Interface contacts:
Residue Y568 in chain A contacts residue H1 in chain B (closest heavy-atom distance 3.2 Å).
Residue Q322 in chain A is in contact with residue G4 in chain B (closest heavy-atom distance 3.9 Å).
Residue Q70 in chain A contacts residue Q24 in chain B (closest heavy-atom distance 3.7 Å).
Residue I791 in chain A interacts with residue N28 in chain B (closest heavy-atom distance 3.9 Å).
Residue Y109 in chain A interacts with residue W25 in chain B (closest heavy-atom distance 2.9 Å).
Residue F74 in chain A contacts residue L26 in chain B (closest heavy-atom distance 3.3 Å).
Residue G321 in chain A is in contact with residue Q3 in chain B (closest heavy-atom distance 3.9 Å).
Residue R783 in chain A contacts residue L26 in chain B (closest heavy-atom distance 3.0 Å).
Residue Y790 in chain A interacts with residue W25 in chain B (closest heavy-atom distance 3.1 Å).
Residue G320 in chain A interacts with residue H1 in chain B (closest heavy-atom distance 3.2 Å).
Residue G320 in chain A contacts residue Q3 in chain B (closest heavy-atom distance 3.2 Å).
Residue E324 in chain A interacts with residue T5 in chain B (closest heavy-atom distance 2.9 Å).
Residue E300 in chain A interacts with residue H1 in chain B (closest heavy-atom distance 3.0 Å).
Residue W158 in chain A contacts residue Q24 in chain B (closest heavy-atom distance 3.5 Å).
Residue K323 in chain A interacts with residue T5 in chain B (closest heavy-atom distance 3.4 Å).
Residue A99 in chain A interacts with residue W25 in chain B (closest heavy-atom distance 3.6 Å).
Residue Y790 in chain A interacts with residue L26 in chain B (closest heavy-atom distance 3.2 Å).
Residue A99 in chain A contacts residue L26 in chain B (closest heavy-atom distance 2.9 Å).
Residue F161 in chain A is in contact with residue F22 in chain B (closest heavy-atom distance 3.8 Å).
Residue N98 in chain A contacts residue M27 in chain B (closest heavy-atom distance 2.9 Å).
Residue N98 in chain A interacts with residue L26 in chain B (closest heavy-atom distance 3.3 Å).
Residue Q70 in chain A contacts residue L26 in chain B (closest heavy-atom distance 3.1 Å).
Residue F779 in chain A is in contact with residue M27 in chain B (closest heavy-atom distance 3.8 Å).
Residue H67 in chain A interacts with residue Q24 in chain B (closest heavy-atom distance 3.9 Å).
Residue T101 in chain A is in contact with residue Q24 in chain B (closest heavy-atom distance 2.5 Å).
Residue R783 in chain A contacts residue N28 in chain B (closest heavy-atom distance 4.0 Å).
Residue F100 in chain A contacts residue Q24 in chain B (closest heavy-atom distance 3.4 Å).
Residue Y790 in chain A is in contact with residue N28 in chain B (closest heavy-atom distance 3.7 Å).
Residue G294 in chain A contacts residue S2 in chain B (closest heavy-atom distance 3.8 Å).
Residue H291 in chain A is in contact with residue S2 in chain B (closest heavy-atom distance 3.9 Å).
Residue Y790 in chain A interacts with residue M27 in chain B (closest heavy-atom distance 3.4 Å).
Residue G178 in chain A contacts residue Q24 in chain B (closest heavy-atom distance 4.2 Å).
Residue Q322 in chain A interacts with residue T5 in chain B (closest heavy-atom distance 3.4 Å).
Residue L318 in chain A is in contact with residue H1 in chain B (closest heavy-atom distance 3.8 Å).
Residue R783 in chain A is in contact with residue M27 in chain B (closest heavy-atom distance 3.8 Å).
Residue T179 in chain A interacts with residue Q24 in chain B (closest heavy-atom distance 4.2 Å).
Residue V319 in chain A is in contact with residue H1 in chain B (closest heavy-atom distance 3.1 Å).
Residue V792 in chain A contacts residue N28 in chain B (closest heavy-atom distance 3.3 Å).
Residue S102 in chain A is in contact with residue V23 in chain B (closest heavy-atom distance 4.0 Å).
Residue F779 in chain A interacts with residue N28 in chain B (closest heavy-atom distance 3.5 Å).
Residue S55 in chain A is in contact with residue Q24 in chain B (closest heavy-atom distance 3.8 Å).
Residue T101 in chain A contacts residue V23 in chain B (closest heavy-atom distance 3.9 Å).
Residue H67 in chain A contacts residue W25 in chain B (closest heavy-atom distance 3.6 Å).
Residue Q322 in chain A contacts residue Q3 in chain B (closest heavy-atom distance 3.4 Å).
Residue E148 in chain A interacts with residue W25 in chain B (closest heavy-atom distance 2.8 Å).
Residue V319 in chain A interacts with residue Q3 in chain B (closest heavy-atom distance 3.8 Å).
Residue E148 in chain A interacts with residue Q24 in chain B (closest heavy-atom distance 3.9 Å).
Residue Q70 in chain A interacts with residue W25 in chain B (closest heavy-atom distance 3.9 Å).
Residue H71 in chain A interacts with residue W25 in chain B (closest heavy-atom distance 3.9 Å).
Residue N98 in chain A interacts with residue W25 in chain B (closest heavy-atom distance 4.0 Å).
Residue G320 in chain A contacts residue S2 in chain B (closest heavy-atom distance 3.2 Å).
Residue H71 in chain A contacts residue L26 in chain B (closest heavy-atom distance 3.4 Å).
Residue A157 in chain A interacts with residue F22 in chain B (closest heavy-atom distance 3.5 Å).
Residue H295 in chain A contacts residue S2 in chain B (closest heavy-atom distance 4.0 Å).
Residue F100 in chain A is in contact with residue W25 in chain B (closest heavy-atom distance 3.8 Å).
Residue W158 in chain A is in contact with residue V23 in chain B (closest heavy-atom distance 4.2 Å).
Residue W158 in chain A interacts with residue F22 in chain B (closest heavy-atom distance 3.5 Å).
Residue S97 in chain A interacts with residue M27 in chain B (closest heavy-atom distance 3.7 Å).
Residue F100 in chain A interacts with residue V23 in chain B (closest heavy-atom distance 3.9 Å).
Residue G298 in chain A interacts with residue H1 in chain B (closest heavy-atom distance 2.5 Å).

Sequence of chain B:
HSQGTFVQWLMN

Sequence of chain A:
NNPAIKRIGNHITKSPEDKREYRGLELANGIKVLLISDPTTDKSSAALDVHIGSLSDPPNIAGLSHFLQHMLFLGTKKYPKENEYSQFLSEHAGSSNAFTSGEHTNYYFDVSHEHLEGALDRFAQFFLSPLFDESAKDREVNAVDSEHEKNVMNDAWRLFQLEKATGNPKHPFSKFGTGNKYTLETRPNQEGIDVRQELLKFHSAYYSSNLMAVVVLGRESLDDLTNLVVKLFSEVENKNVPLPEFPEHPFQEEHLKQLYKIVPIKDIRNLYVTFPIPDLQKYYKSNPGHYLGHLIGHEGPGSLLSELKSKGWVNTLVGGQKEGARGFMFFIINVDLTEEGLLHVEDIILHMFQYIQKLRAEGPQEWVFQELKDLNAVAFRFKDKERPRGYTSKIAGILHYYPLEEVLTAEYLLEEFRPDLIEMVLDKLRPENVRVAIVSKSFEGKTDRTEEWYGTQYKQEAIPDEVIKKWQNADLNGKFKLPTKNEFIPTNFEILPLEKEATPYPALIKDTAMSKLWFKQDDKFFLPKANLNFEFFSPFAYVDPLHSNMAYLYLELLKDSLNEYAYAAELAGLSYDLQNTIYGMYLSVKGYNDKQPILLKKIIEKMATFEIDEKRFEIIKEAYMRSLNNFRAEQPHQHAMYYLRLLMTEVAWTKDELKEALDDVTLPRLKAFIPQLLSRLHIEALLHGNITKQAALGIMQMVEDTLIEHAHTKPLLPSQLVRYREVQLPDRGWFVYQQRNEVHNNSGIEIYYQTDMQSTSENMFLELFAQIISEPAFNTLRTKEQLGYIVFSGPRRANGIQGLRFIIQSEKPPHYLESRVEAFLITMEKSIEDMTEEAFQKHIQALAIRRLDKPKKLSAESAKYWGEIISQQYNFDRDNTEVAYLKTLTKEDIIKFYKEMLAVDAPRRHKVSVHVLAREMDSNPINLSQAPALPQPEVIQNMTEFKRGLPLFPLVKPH

These two protein chains interact to form a complex.